This data describes a binding interaction between two proteins.

Sequence of the first protein:
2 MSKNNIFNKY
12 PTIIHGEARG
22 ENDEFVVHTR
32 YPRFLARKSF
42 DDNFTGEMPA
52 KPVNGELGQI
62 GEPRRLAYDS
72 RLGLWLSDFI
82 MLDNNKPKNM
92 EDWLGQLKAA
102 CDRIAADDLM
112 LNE

Sequence of the second protein:
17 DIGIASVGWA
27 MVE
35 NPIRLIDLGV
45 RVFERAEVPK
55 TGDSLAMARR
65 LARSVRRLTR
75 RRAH

Contacts between the two chains:
Residue D84 in the first protein interacts with residue M27 in the second protein (closest heavy-atom distance 3.5 Å).
Residue R66 in the first protein is in contact with residue S22 in the second protein (closest heavy-atom distance 3.6 Å).
Residue F41 in the first protein contacts residue R63 in the second protein (closest heavy-atom distance 3.4 Å).
Residue N23 in the first protein contacts residue A60 in the second protein (closest heavy-atom distance 3.5 Å).
Residue E57 in the first protein contacts residue F47 in the second protein (closest heavy-atom distance 3.8 Å).
Residue S40 in the first protein interacts with residue P53 in the second protein (closest heavy-atom distance 2.8 Å).
Residue P88 in the first protein contacts residue W25 in the second protein (closest heavy-atom distance 3.5 Å).
Residue E22 in the first protein is in contact with residue R64 in the second protein (closest heavy-atom distance 3.0 Å).
Residue D42 in the first protein contacts residue P53 in the second protein (closest heavy-atom distance 3.4 Å).
Residue E18 in the first protein interacts with residue R71 in the second protein (closest heavy-atom distance 2.7 Å).
Residue S40 in the first protein is in contact with residue V52 in the second protein (closest heavy-atom distance 3.8 Å).
Residue K87 in the first protein is in contact with residue V28 in the second protein (closest heavy-atom distance 3.5 Å).
Residue L112 in the first protein contacts residue R70 in the second protein (closest heavy-atom distance 3.6 Å).
Residue M82 in the first protein is in contact with residue G24 in the second protein (closest heavy-atom distance 2.9 Å).
Residue R66 in the first protein is in contact with residue V23 in the second protein (closest heavy-atom distance 3.7 Å).
Residue I61 in the first protein interacts with residue R49 in the second protein (closest heavy-atom distance 3.6 Å).
Residue F80 in the first protein is in contact with residue G24 in the second protein (closest heavy-atom distance 3.0 Å).
Residue L67 in the first protein is in contact with residue V23 in the second protein (closest heavy-atom distance 3.7 Å).
Residue E63 in the first protein contacts residue E51 in the second protein (closest heavy-atom distance 3.8 Å).
Residue Q60 in the first protein interacts with residue R45 in the second protein (closest heavy-atom distance 2.8 Å).
Residue M91 in the first protein contacts residue L42 in the second protein (closest heavy-atom distance 3.6 Å).
Residue N23 in the first protein contacts residue R64 in the second protein (closest heavy-atom distance 3.2 Å).
Residue W76 in the first protein interacts with residue P53 in the second protein (closest heavy-atom distance 3.4 Å).
Residue Q60 in the first protein interacts with residue V44 in the second protein (closest heavy-atom distance 3.1 Å).
Residue F41 in the first protein is in contact with residue L59 in the second protein (closest heavy-atom distance 3.5 Å).
Residue D42 in the first protein interacts with residue R49 in the second protein (closest heavy-atom distance 3.6 Å).
Residue I61 in the first protein contacts residue E51 in the second protein (closest heavy-atom distance 3.5 Å).
Residue D24 in the first protein contacts residue T55 in the second protein (closest heavy-atom distance 2.8 Å).
Residue I61 in the first protein contacts residue V52 in the second protein (closest heavy-atom distance 3.5 Å).
Residue M82 in the first protein interacts with residue W25 in the second protein (closest heavy-atom distance 3.4 Å).
Residue I81 in the first protein interacts with residue G24 in the second protein (closest heavy-atom distance 3.6 Å).
Residue G59 in the first protein interacts with residue V44 in the second protein (closest heavy-atom distance 3.8 Å).
Residue R66 in the first protein is in contact with residue A21 in the second protein (closest heavy-atom distance 2.9 Å).
Residue G59 in the first protein contacts residue F47 in the second protein (closest heavy-atom distance 3.4 Å).
Residue G59 in the first protein contacts residue R45 in the second protein (closest heavy-atom distance 3.4 Å).
Residue R65 in the first protein is in contact with residue V46 in the second protein (closest heavy-atom distance 3.6 Å).
Residue M82 in the first protein contacts residue V23 in the second protein (closest heavy-atom distance 3.7 Å).
Residue E18 in the first protein interacts with residue R67 in the second protein (closest heavy-atom distance 3.1 Å).
Residue M91 in the first protein contacts residue I20 in the second protein (closest heavy-atom distance 3.1 Å).
Residue N23 in the first protein is in contact with residue G56 in the second protein (closest heavy-atom distance 3.6 Å).
Residue D109 in the first protein contacts residue R63 in the second protein (closest heavy-atom distance 2.7 Å).
Residue S78 in the first protein contacts residue V52 in the second protein (closest heavy-atom distance 3.6 Å).
Residue L67 in the first protein is in contact with residue S22 in the second protein (closest heavy-atom distance 3.2 Å).
Residue M82 in the first protein contacts residue A26 in the second protein (closest heavy-atom distance 3.0 Å).
Residue N23 in the first protein is in contact with residue D57 in the second protein (closest heavy-atom distance 2.5 Å).
Residue F41 in the first protein is in contact with residue T55 in the second protein (closest heavy-atom distance 3.2 Å).
Residue L83 in the first protein interacts with residue M27 in the second protein (closest heavy-atom distance 3.5 Å).
Residue N113 in the first protein is in contact with residue R70 in the second protein (closest heavy-atom distance 3.0 Å).
Residue Q60 in the first protein contacts residue F47 in the second protein (closest heavy-atom distance 2.6 Å).
Residue E25 in the first protein interacts with residue R63 in the second protein (closest heavy-atom distance 2.6 Å).
Residue Q60 in the first protein contacts residue V46 in the second protein (closest heavy-atom distance 3.5 Å).
Residue E25 in the first protein contacts residue R67 in the second protein (closest heavy-atom distance 3.1 Å).
Residue E57 in the first protein is in contact with residue R45 in the second protein (closest heavy-atom distance 2.7 Å).
Residue W76 in the first protein interacts with residue F47 in the second protein (closest heavy-atom distance 3.7 Å).
Residue N23 in the first protein contacts residue T55 in the second protein (closest heavy-atom distance 3.1 Å).
Residue F80 in the first protein interacts with residue V23 in the second protein (closest heavy-atom distance 3.7 Å).
Residue G62 in the first protein is in contact with residue A50 in the second protein (closest heavy-atom distance 3.4 Å).
Residue N85 in the first protein contacts residue V28 in the second protein (closest heavy-atom distance 3.4 Å).
Residue E92 in the first protein contacts residue L42 in the second protein (closest heavy-atom distance 3.6 Å).
Residue S40 in the first protein interacts with residue T55 in the second protein (closest heavy-atom distance 3.4 Å).